Sequence of chain A:
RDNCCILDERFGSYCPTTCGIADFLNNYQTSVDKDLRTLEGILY

Sequence of chain B:
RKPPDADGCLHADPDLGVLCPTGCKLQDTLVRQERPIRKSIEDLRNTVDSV

The following describes two proteins that form a bound complex.

Interface contacts:
Residue R41 in chain B contacts residue V36 in chain A (closest heavy-atom distance 3.6 Å).
Residue L33 in chain B is in contact with residue Y32 in chain A (closest heavy-atom distance 4.2 Å).
Residue L33 in chain B interacts with residue L29 in chain A (closest heavy-atom distance 3.9 Å).
Residue G26 in chain B interacts with residue P20 in chain A (closest heavy-atom distance 3.2 Å).
Residue Q36 in chain B is in contact with residue Y32 in chain A (closest heavy-atom distance 3.9 Å).
Residue R41 in chain B is in contact with residue Y32 in chain A (closest heavy-atom distance 4.1 Å).
Residue L29 in chain B interacts with residue I25 in chain A (closest heavy-atom distance 3.7 Å).
Residue L47 in chain B interacts with residue L43 in chain A (closest heavy-atom distance 4.0 Å).
Residue V51 in chain B is in contact with residue L43 in chain A (closest heavy-atom distance 3.8 Å).
Residue T25 in chain B interacts with residue C19 in chain A (closest heavy-atom distance 4.1 Å).
Residue L29 in chain B interacts with residue T22 in chain A (closest heavy-atom distance 3.9 Å).
Residue C27 in chain B contacts residue P20 in chain A (closest heavy-atom distance 4.0 Å).
Residue C27 in chain B contacts residue Y18 in chain A (closest heavy-atom distance 3.4 Å).
Residue D31 in chain B interacts with residue R5 in chain A (closest heavy-atom distance 2.6 Å).
Residue R48 in chain B interacts with residue D39 in chain A (closest heavy-atom distance 3.1 Å).
Residue I44 in chain B contacts residue L43 in chain A (closest heavy-atom distance 4.1 Å).
Residue R41 in chain B interacts with residue S35 in chain A (closest heavy-atom distance 3.1 Å).
Residue R35 in chain B is in contact with residue R5 in chain A (closest heavy-atom distance 2.6 Å).
Residue Q30 in chain B interacts with residue P20 in chain A (closest heavy-atom distance 3.4 Å).
Residue G26 in chain B interacts with residue I25 in chain A (closest heavy-atom distance 3.6 Å).
Residue R41 in chain B is in contact with residue N31 in chain A (closest heavy-atom distance 5.0 Å).
Residue V51 in chain B contacts residue L47 in chain A (closest heavy-atom distance 4.1 Å).
Residue V51 in chain B interacts with residue I46 in chain A (closest heavy-atom distance 4.2 Å).
Residue L33 in chain B contacts residue I25 in chain A (closest heavy-atom distance 4.0 Å).
Residue L33 in chain B contacts residue F28 in chain A (closest heavy-atom distance 3.9 Å).
Residue R41 in chain B interacts with residue D39 in chain A (closest heavy-atom distance 3.8 Å).
Residue Q30 in chain B interacts with residue I25 in chain A (closest heavy-atom distance 3.5 Å).
Residue I40 in chain B contacts residue Y32 in chain A (closest heavy-atom distance 3.6 Å).
Residue E37 in chain B interacts with residue Y32 in chain A (closest heavy-atom distance 3.5 Å).
Residue I44 in chain B interacts with residue D39 in chain A (closest heavy-atom distance 4.2 Å).
Residue E37 in chain B contacts residue F28 in chain A (closest heavy-atom distance 3.7 Å).
Residue R48 in chain B contacts residue L43 in chain A (closest heavy-atom distance 4.3 Å).
Residue G26 in chain B is in contact with residue C19 in chain A (closest heavy-atom distance 4.0 Å).
Residue I40 in chain B interacts with residue V36 in chain A (closest heavy-atom distance 3.8 Å).
Residue C27 in chain B is in contact with residue C19 in chain A (closest heavy-atom distance 2.0 Å).
Residue I44 in chain B contacts residue V36 in chain A (closest heavy-atom distance 3.7 Å).
Residue I44 in chain B interacts with residue L40 in chain A (closest heavy-atom distance 3.9 Å).